This data describes a binding interaction between two proteins.

Interface contacts:
Residue A154 in protein 1 is in contact with residue W106 in protein 2 (closest heavy-atom distance 3.4 Å).
Residue I206 in protein 1 interacts with residue P103 in protein 2 (closest heavy-atom distance 3.9 Å).
Residue L264 in protein 1 contacts residue L108 in protein 2 (closest heavy-atom distance 4.1 Å).
Residue T403 in protein 1 is in contact with residue P111 in protein 2 (closest heavy-atom distance 3.6 Å).
Residue K203 in protein 1 contacts residue E104 in protein 2 (closest heavy-atom distance 3.4 Å).
Residue M261 in protein 1 is in contact with residue L108 in protein 2 (closest heavy-atom distance 3.5 Å).
Residue F257 in protein 1 contacts residue E104 in protein 2 (closest heavy-atom distance 3.1 Å).
Residue Y399 in protein 1 interacts with residue P111 in protein 2 (closest heavy-atom distance 3.8 Å).
Residue F257 in protein 1 contacts residue L108 in protein 2 (closest heavy-atom distance 3.5 Å).
Residue K485 in protein 1 contacts residue L116 in protein 2 (closest heavy-atom distance 3.1 Å).
Residue K192 in protein 1 is in contact with residue P103 in protein 2 (closest heavy-atom distance 3.3 Å).
Residue A153 in protein 1 is in contact with residue Y109 in protein 2 (closest heavy-atom distance 4.0 Å).
Residue F257 in protein 1 interacts with residue N107 in protein 2 (closest heavy-atom distance 3.5 Å).
Residue Y399 in protein 1 interacts with residue Y110 in protein 2 (closest heavy-atom distance 3.6 Å).
Residue Q406 in protein 1 interacts with residue D115 in protein 2 (closest heavy-atom distance 3.4 Å).
Residue I206 in protein 1 contacts residue E104 in protein 2 (closest heavy-atom distance 3.8 Å).
Residue L144 in protein 1 contacts residue E105 in protein 2 (closest heavy-atom distance 3.4 Å).
Residue M488 in protein 1 interacts with residue M112 in protein 2 (closest heavy-atom distance 3.6 Å).
Residue I206 in protein 1 is in contact with residue E105 in protein 2 (closest heavy-atom distance 3.6 Å).
Residue K192 in protein 1 interacts with residue E104 in protein 2 (closest heavy-atom distance 4.5 Å).
Residue Q491 in protein 1 contacts residue Y110 in protein 2 (closest heavy-atom distance 3.7 Å).
Residue F257 in protein 1 contacts residue E105 in protein 2 (closest heavy-atom distance 4.7 Å).
Residue L480 in protein 1 is in contact with residue L116 in protein 2 (closest heavy-atom distance 4.4 Å).
Residue M488 in protein 1 contacts residue P111 in protein 2 (closest heavy-atom distance 3.3 Å).
Residue S155 in protein 1 contacts residue P103 in protein 2 (closest heavy-atom distance 4.8 Å).
Residue S155 in protein 1 is in contact with residue W106 in protein 2 (closest heavy-atom distance 3.4 Å).
Residue K192 in protein 1 contacts residue E105 in protein 2 (closest heavy-atom distance 4.8 Å).
Residue D204 in protein 1 is in contact with residue E104 in protein 2 (closest heavy-atom distance 3.6 Å).
Residue Y399 in protein 1 is in contact with residue Y109 in protein 2 (closest heavy-atom distance 3.6 Å).
Residue M488 in protein 1 contacts residue L114 in protein 2 (closest heavy-atom distance 4.0 Å).
Residue I395 in protein 1 is in contact with residue Y110 in protein 2 (closest heavy-atom distance 3.6 Å).
Residue L405 in protein 1 contacts residue L114 in protein 2 (closest heavy-atom distance 4.7 Å).
Residue L405 in protein 1 is in contact with residue L116 in protein 2 (closest heavy-atom distance 4.3 Å).
Residue A260 in protein 1 contacts residue L108 in protein 2 (closest heavy-atom distance 3.7 Å).
Residue L402 in protein 1 interacts with residue P111 in protein 2 (closest heavy-atom distance 3.3 Å).
Residue M488 in protein 1 interacts with residue Y110 in protein 2 (closest heavy-atom distance 3.4 Å).
Residue T145 in protein 1 contacts residue Y109 in protein 2 (closest heavy-atom distance 3.5 Å).
Residue K205 in protein 1 contacts residue E104 in protein 2 (closest heavy-atom distance 4.4 Å).
Residue L402 in protein 1 interacts with residue Y110 in protein 2 (closest heavy-atom distance 3.6 Å).
Residue G409 in protein 1 is in contact with residue L116 in protein 2 (closest heavy-atom distance 3.5 Å).
Residue G484 in protein 1 contacts residue L116 in protein 2 (closest heavy-atom distance 3.7 Å).
Residue I487 in protein 1 contacts residue L114 in protein 2 (closest heavy-atom distance 3.8 Å).
Residue M398 in protein 1 contacts residue Y110 in protein 2 (closest heavy-atom distance 3.7 Å).
Residue I487 in protein 1 contacts residue L116 in protein 2 (closest heavy-atom distance 4.8 Å).
Residue D152 in protein 1 contacts residue W106 in protein 2 (closest heavy-atom distance 3.2 Å).
Residue K485 in protein 1 is in contact with residue L114 in protein 2 (closest heavy-atom distance 3.5 Å).
Residue A154 in protein 1 interacts with residue Y109 in protein 2 (closest heavy-atom distance 4.2 Å).
Residue T413 in protein 1 interacts with residue L116 in protein 2 (closest heavy-atom distance 4.5 Å).
Residue Q406 in protein 1 contacts residue Q113 in protein 2 (closest heavy-atom distance 4.6 Å).
Residue I156 in protein 1 is in contact with residue E105 in protein 2 (closest heavy-atom distance 3.5 Å).
Residue I395 in protein 1 contacts residue Y109 in protein 2 (closest heavy-atom distance 3.5 Å).
Residue M488 in protein 1 contacts residue Q113 in protein 2 (closest heavy-atom distance 4.5 Å).
Residue Q406 in protein 1 is in contact with residue L114 in protein 2 (closest heavy-atom distance 3.3 Å).
Residue L402 in protein 1 interacts with residue L114 in protein 2 (closest heavy-atom distance 3.7 Å).
Residue Q406 in protein 1 contacts residue L116 in protein 2 (closest heavy-atom distance 4.1 Å).
Residue R410 in protein 1 contacts residue L116 in protein 2 (closest heavy-atom distance 4.8 Å).
Residue L144 in protein 1 contacts residue L108 in protein 2 (closest heavy-atom distance 3.8 Å).
Residue S155 in protein 1 interacts with residue E105 in protein 2 (closest heavy-atom distance 4.3 Å).
Residue A154 in protein 1 interacts with residue E105 in protein 2 (closest heavy-atom distance 3.3 Å).
Residue M261 in protein 1 contacts residue N107 in protein 2 (closest heavy-atom distance 4.4 Å).

Sequence of protein 2:
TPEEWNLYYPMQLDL

Sequence of protein 1:
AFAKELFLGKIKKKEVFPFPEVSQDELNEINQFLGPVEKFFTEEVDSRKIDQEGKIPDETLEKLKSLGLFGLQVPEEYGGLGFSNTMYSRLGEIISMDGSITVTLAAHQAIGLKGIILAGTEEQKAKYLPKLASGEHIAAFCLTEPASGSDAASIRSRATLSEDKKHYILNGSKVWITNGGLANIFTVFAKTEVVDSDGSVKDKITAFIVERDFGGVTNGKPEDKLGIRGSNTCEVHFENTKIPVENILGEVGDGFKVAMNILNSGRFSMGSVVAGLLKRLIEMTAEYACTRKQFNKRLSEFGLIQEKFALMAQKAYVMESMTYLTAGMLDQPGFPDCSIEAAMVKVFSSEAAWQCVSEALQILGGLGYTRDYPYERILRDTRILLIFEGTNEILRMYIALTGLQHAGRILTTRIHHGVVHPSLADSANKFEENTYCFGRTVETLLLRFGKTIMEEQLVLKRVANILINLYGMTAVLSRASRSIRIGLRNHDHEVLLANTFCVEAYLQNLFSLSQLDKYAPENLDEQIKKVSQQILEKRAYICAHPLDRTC